Interface contacts:
Residue R331 in protein 1 interacts with residue S74 in protein 2 (closest heavy-atom distance 4.2 Å).
Residue R331 in protein 1 contacts residue I73 in protein 2 (closest heavy-atom distance 2.8 Å).
Residue S332 in protein 1 is in contact with residue S71 in protein 2 (closest heavy-atom distance 4.5 Å).
Residue R331 in protein 1 is in contact with residue S71 in protein 2 (closest heavy-atom distance 3.5 Å).
Residue S341 in protein 1 interacts with residue S71 in protein 2 (closest heavy-atom distance 4.8 Å).
Residue R331 in protein 1 is in contact with residue A72 in protein 2 (closest heavy-atom distance 3.3 Å).

Sequence of protein 2:
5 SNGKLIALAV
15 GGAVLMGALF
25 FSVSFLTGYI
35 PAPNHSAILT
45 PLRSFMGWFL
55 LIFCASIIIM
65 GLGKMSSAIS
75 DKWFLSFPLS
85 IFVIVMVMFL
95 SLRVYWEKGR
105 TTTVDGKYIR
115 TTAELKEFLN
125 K

This data describes a binding interaction between two proteins.

Sequence of protein 1:
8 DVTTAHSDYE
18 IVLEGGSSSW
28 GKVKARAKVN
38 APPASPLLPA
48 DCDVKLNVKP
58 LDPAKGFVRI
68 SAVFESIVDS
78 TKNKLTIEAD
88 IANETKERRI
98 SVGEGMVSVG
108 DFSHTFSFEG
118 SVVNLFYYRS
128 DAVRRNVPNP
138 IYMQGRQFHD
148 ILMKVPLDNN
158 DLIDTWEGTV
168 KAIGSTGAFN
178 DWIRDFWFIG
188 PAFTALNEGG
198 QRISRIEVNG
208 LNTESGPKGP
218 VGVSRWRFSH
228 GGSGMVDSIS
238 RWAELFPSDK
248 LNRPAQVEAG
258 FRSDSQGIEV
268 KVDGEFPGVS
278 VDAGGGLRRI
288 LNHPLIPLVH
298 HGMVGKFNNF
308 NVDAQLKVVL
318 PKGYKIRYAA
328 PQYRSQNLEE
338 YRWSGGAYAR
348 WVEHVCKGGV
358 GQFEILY